Sequence of the first protein:
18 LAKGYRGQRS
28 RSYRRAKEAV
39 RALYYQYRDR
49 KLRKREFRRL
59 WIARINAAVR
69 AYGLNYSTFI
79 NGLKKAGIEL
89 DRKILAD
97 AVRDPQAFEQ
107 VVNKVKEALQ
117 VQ

This data describes a binding interaction between two proteins.

Contacts between the two chains:
Residue G21 in the second protein contacts residue E87 in the first protein (closest heavy-atom distance 3.3 Å).
Residue A36 in the second protein is in contact with residue A103 in the first protein (closest heavy-atom distance 4.1 Å).
Residue A103 in the second protein is in contact with residue A36 in the first protein (closest heavy-atom distance 4.3 Å).
Residue D95 in the second protein is in contact with residue Q44 in the first protein (closest heavy-atom distance 4.2 Å).
Residue L88 in the second protein contacts residue V37 in the first protein (closest heavy-atom distance 3.8 Å).
Residue L18 in the second protein contacts residue K110 in the first protein (closest heavy-atom distance 3.1 Å).
Residue I86 in the second protein is in contact with residue K20 in the first protein (closest heavy-atom distance 3.9 Å).
Residue V37 in the second protein contacts residue I92 in the first protein (closest heavy-atom distance 4.2 Å).
Residue K20 in the second protein is in contact with residue L88 in the first protein (closest heavy-atom distance 3.6 Å).
Residue R99 in the second protein interacts with residue A40 in the first protein (closest heavy-atom distance 4.2 Å).
Residue L18 in the second protein interacts with residue G85 in the first protein (closest heavy-atom distance 3.2 Å).
Residue Y22 in the second protein contacts residue E87 in the first protein (closest heavy-atom distance 4.0 Å).
Residue K110 in the second protein interacts with residue L18 in the first protein (closest heavy-atom distance 3.4 Å).
Residue A40 in the second protein is in contact with residue D95 in the first protein (closest heavy-atom distance 3.0 Å).
Residue A36 in the second protein is in contact with residue D100 in the first protein (closest heavy-atom distance 4.1 Å).
Residue A103 in the second protein contacts residue R32 in the first protein (closest heavy-atom distance 3.4 Å).
Residue V107 in the second protein is in contact with residue K20 in the first protein (closest heavy-atom distance 4.3 Å).
Residue Q106 in the second protein interacts with residue R32 in the first protein (closest heavy-atom distance 3.0 Å).
Residue L18 in the second protein is in contact with residue A84 in the first protein (closest heavy-atom distance 2.7 Å).
Residue D100 in the second protein interacts with residue R39 in the first protein (closest heavy-atom distance 3.1 Å).
Residue V37 in the second protein contacts residue L88 in the first protein (closest heavy-atom distance 4.2 Å).
Residue D100 in the second protein contacts residue R32 in the first protein (closest heavy-atom distance 2.5 Å).
Residue G21 in the second protein is in contact with residue I86 in the first protein (closest heavy-atom distance 4.1 Å).
Residue K20 in the second protein interacts with residue K110 in the first protein (closest heavy-atom distance 4.2 Å).
Residue R39 in the second protein contacts residue R99 in the first protein (closest heavy-atom distance 3.5 Å).
Residue Q102 in the second protein is in contact with residue R32 in the first protein (closest heavy-atom distance 3.0 Å).
Residue G21 in the second protein is in contact with residue G85 in the first protein (closest heavy-atom distance 4.0 Å).
Residue Q106 in the second protein interacts with residue R28 in the first protein (closest heavy-atom distance 4.2 Å).
Residue K20 in the second protein interacts with residue I86 in the first protein (closest heavy-atom distance 3.9 Å).
Residue R99 in the second protein contacts residue R39 in the first protein (closest heavy-atom distance 3.8 Å).
Residue I86 in the second protein interacts with residue G21 in the first protein (closest heavy-atom distance 3.6 Å).
Residue R99 in the second protein interacts with residue Y43 in the first protein (closest heavy-atom distance 3.6 Å).
Residue G85 in the second protein interacts with residue Y22 in the first protein (closest heavy-atom distance 3.6 Å).
Residue G85 in the second protein interacts with residue G21 in the first protein (closest heavy-atom distance 3.5 Å).
Residue R39 in the second protein contacts residue D100 in the first protein (closest heavy-atom distance 3.5 Å).
Residue D95 in the second protein contacts residue A40 in the first protein (closest heavy-atom distance 2.8 Å).
Residue Q44 in the second protein contacts residue I92 in the first protein (closest heavy-atom distance 4.3 Å).
Residue G85 in the second protein is in contact with residue L18 in the first protein (closest heavy-atom distance 3.5 Å).
Residue K110 in the second protein is in contact with residue K20 in the first protein (closest heavy-atom distance 4.1 Å).
Residue Q106 in the second protein is in contact with residue S29 in the first protein (closest heavy-atom distance 2.8 Å).
Residue I92 in the second protein interacts with residue V37 in the first protein (closest heavy-atom distance 4.3 Å).
Residue I92 in the second protein interacts with residue L41 in the first protein (closest heavy-atom distance 4.0 Å).
Residue E87 in the second protein contacts residue G21 in the first protein (closest heavy-atom distance 3.0 Å).
Residue Q44 in the second protein contacts residue D95 in the first protein (closest heavy-atom distance 4.3 Å).
Residue L88 in the second protein interacts with residue K20 in the first protein (closest heavy-atom distance 4.1 Å).
Residue R32 in the second protein is in contact with residue Q106 in the first protein (closest heavy-atom distance 3.7 Å).
Residue Q44 in the second protein is in contact with residue K91 in the first protein (closest heavy-atom distance 3.1 Å).
Residue R32 in the second protein is in contact with residue D100 in the first protein (closest heavy-atom distance 3.7 Å).
Residue R51 in the second protein is in contact with residue R51 in the first protein (closest heavy-atom distance 3.5 Å).
Residue D100 in the second protein contacts residue A36 in the first protein (closest heavy-atom distance 4.3 Å).
Residue S29 in the second protein is in contact with residue Q106 in the first protein (closest heavy-atom distance 3.0 Å).
Residue Q106 in the second protein is in contact with residue A33 in the first protein (closest heavy-atom distance 4.2 Å).
Residue K91 in the second protein interacts with residue Q44 in the first protein (closest heavy-atom distance 3.2 Å).
Residue Y22 in the second protein interacts with residue G85 in the first protein (closest heavy-atom distance 4.3 Å).
Residue L41 in the second protein contacts residue I92 in the first protein (closest heavy-atom distance 3.5 Å).
Residue A40 in the second protein is in contact with residue I92 in the first protein (closest heavy-atom distance 3.9 Å).
Residue R32 in the second protein contacts residue Q102 in the first protein (closest heavy-atom distance 3.0 Å).
Residue A84 in the second protein is in contact with residue L18 in the first protein (closest heavy-atom distance 3.4 Å).
Residue A33 in the second protein interacts with residue A103 in the first protein (closest heavy-atom distance 4.2 Å).
Residue Y43 in the second protein is in contact with residue R99 in the first protein (closest heavy-atom distance 3.4 Å).

Sequence of the second protein:
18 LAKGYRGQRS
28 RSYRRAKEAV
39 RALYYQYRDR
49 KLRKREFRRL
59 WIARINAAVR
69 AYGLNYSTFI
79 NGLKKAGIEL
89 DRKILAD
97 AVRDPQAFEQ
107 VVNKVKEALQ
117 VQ